The following describes two proteins that form a bound complex.

Sequence of the first protein:
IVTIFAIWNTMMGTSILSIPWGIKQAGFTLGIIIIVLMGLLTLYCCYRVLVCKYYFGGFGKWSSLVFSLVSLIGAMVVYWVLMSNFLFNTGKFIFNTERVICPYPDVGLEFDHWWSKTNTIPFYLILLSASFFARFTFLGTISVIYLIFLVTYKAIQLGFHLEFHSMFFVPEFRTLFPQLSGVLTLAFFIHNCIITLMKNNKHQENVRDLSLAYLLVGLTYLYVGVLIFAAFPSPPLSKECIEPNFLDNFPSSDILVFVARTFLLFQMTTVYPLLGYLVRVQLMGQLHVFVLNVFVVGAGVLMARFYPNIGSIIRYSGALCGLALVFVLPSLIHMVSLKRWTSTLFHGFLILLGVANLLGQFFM

Contacts between the two chains:
Residue P336 in the first protein contacts residue R99 in the second protein (closest heavy-atom distance 4.9 Å).
Residue F268 in the first protein interacts with residue E97 in the second protein (closest heavy-atom distance 3.2 Å).
Residue L338 in the first protein interacts with residue F35 in the second protein (closest heavy-atom distance 4.7 Å).
Residue P336 in the first protein contacts residue N95 in the second protein (closest heavy-atom distance 3.6 Å).
Residue L254 in the first protein interacts with residue Y32 in the second protein (closest heavy-atom distance 4.3 Å).
Residue P337 in the first protein contacts residue Y32 in the second protein (closest heavy-atom distance 4.6 Å).
Residue M267 in the first protein is in contact with residue R99 in the second protein (closest heavy-atom distance 4.5 Å).
Residue P337 in the first protein contacts residue R99 in the second protein (closest heavy-atom distance 4.2 Å).
Residue V170 in the first protein contacts residue Y32 in the second protein (closest heavy-atom distance 3.4 Å).
Residue L338 in the first protein interacts with residue Y32 in the second protein (closest heavy-atom distance 3.1 Å).
Residue P337 in the first protein is in contact with residue F35 in the second protein (closest heavy-atom distance 4.3 Å).
Residue R169 in the first protein contacts residue Y32 in the second protein (closest heavy-atom distance 4.1 Å).
Residue P336 in the first protein is in contact with residue G96 in the second protein (closest heavy-atom distance 4.7 Å).
Residue F268 in the first protein contacts residue R99 in the second protein (closest heavy-atom distance 3.4 Å).
Residue F268 in the first protein is in contact with residue G96 in the second protein (closest heavy-atom distance 4.7 Å).
Residue P337 in the first protein interacts with residue N95 in the second protein (closest heavy-atom distance 4.2 Å).
Residue P337 in the first protein interacts with residue T31 in the second protein (closest heavy-atom distance 3.7 Å).
Residue R169 in the first protein is in contact with residue D53 in the second protein (closest heavy-atom distance 4.3 Å).
Residue P337 in the first protein interacts with residue Y94 in the second protein (closest heavy-atom distance 4.2 Å).
Residue E168 in the first protein interacts with residue Y32 in the second protein (closest heavy-atom distance 3.2 Å).
Residue P334 in the first protein contacts residue T31 in the second protein (closest heavy-atom distance 4.8 Å).
Residue R169 in the first protein interacts with residue S33 in the second protein (closest heavy-atom distance 3.3 Å).
Residue P334 in the first protein contacts residue Y32 in the second protein (closest heavy-atom distance 3.4 Å).
Residue P336 in the first protein interacts with residue Y94 in the second protein (closest heavy-atom distance 4.6 Å).

Sequence of the second protein:
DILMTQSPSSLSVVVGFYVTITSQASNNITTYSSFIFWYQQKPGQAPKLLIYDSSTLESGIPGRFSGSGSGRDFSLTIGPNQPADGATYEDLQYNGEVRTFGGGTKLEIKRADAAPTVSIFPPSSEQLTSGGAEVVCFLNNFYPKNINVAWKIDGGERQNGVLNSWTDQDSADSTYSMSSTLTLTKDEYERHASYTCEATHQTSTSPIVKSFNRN